Interface contacts:
Residue M133 in chain A contacts residue M115 in chain B (closest heavy-atom distance 3.4 Å).
Residue M137 in chain A contacts residue L82 in chain B (closest heavy-atom distance 3.8 Å).
Residue V140 in chain A is in contact with residue L108 in chain B (closest heavy-atom distance 3.8 Å).
Residue Y78 in chain A is in contact with residue M137 in chain B (closest heavy-atom distance 4.0 Å).
Residue R114 in chain A interacts with residue D132 in chain B (closest heavy-atom distance 2.8 Å).
Residue M86 in chain A contacts residue V140 in chain B (closest heavy-atom distance 4.1 Å).
Residue D132 in chain A interacts with residue M115 in chain B (closest heavy-atom distance 3.3 Å).
Residue E94 in chain A contacts residue D154 in chain B (closest heavy-atom distance 4.1 Å).
Residue A129 in chain A contacts residue M115 in chain B (closest heavy-atom distance 3.8 Å).
Residue Y78 in chain A interacts with residue F167 in chain B (closest heavy-atom distance 3.6 Å).
Residue M133 in chain A is in contact with residue A79 in chain B (closest heavy-atom distance 3.6 Å).
Residue M115 in chain A is in contact with residue A129 in chain B (closest heavy-atom distance 3.8 Å).
Residue V140 in chain A contacts residue L104 in chain B (closest heavy-atom distance 3.7 Å).
Residue M75 in chain A interacts with residue F130 in chain B (closest heavy-atom distance 3.4 Å).
Residue M157 in chain A is in contact with residue F89 in chain B (closest heavy-atom distance 4.1 Å).
Residue K139 in chain A interacts with residue E107 in chain B (closest heavy-atom distance 3.6 Å).
Residue V136 in chain A interacts with residue L108 in chain B (closest heavy-atom distance 3.7 Å).
Residue L147 in chain A is in contact with residue M95 in chain B (closest heavy-atom distance 3.8 Å).
Residue D132 in chain A contacts residue L111 in chain B (closest heavy-atom distance 3.4 Å).
Residue D154 in chain A is in contact with residue E94 in chain B (closest heavy-atom distance 4.1 Å).
Residue F167 in chain A contacts residue M75 in chain B (closest heavy-atom distance 4.1 Å).
Residue L104 in chain A is in contact with residue Q143 in chain B (closest heavy-atom distance 3.7 Å).
Residue V140 in chain A is in contact with residue M86 in chain B (closest heavy-atom distance 4.1 Å).
Residue Y118 in chain A is in contact with residue A129 in chain B (closest heavy-atom distance 3.9 Å).
Residue V136 in chain A contacts residue R114 in chain B (closest heavy-atom distance 3.9 Å).
Residue A79 in chain A is in contact with residue M133 in chain B (closest heavy-atom distance 3.6 Å).
Residue L111 in chain A contacts residue D132 in chain B (closest heavy-atom distance 3.4 Å).
Residue M75 in chain A contacts residue F167 in chain B (closest heavy-atom distance 4.1 Å).
Residue M95 in chain A interacts with residue L147 in chain B (closest heavy-atom distance 3.8 Å).
Residue L82 in chain A contacts residue V140 in chain B (closest heavy-atom distance 3.7 Å).
Residue M115 in chain A is in contact with residue M133 in chain B (closest heavy-atom distance 3.4 Å).
Residue L82 in chain A is in contact with residue M137 in chain B (closest heavy-atom distance 3.8 Å).
Residue L104 in chain A is in contact with residue V140 in chain B (closest heavy-atom distance 3.7 Å).
Residue Q143 in chain A interacts with residue L104 in chain B (closest heavy-atom distance 3.7 Å).
Residue F89 in chain A interacts with residue M157 in chain B (closest heavy-atom distance 4.1 Å).
Residue F89 in chain A contacts residue A156 in chain B (closest heavy-atom distance 3.5 Å).
Residue F126 in chain A contacts residue Y118 in chain B (closest heavy-atom distance 3.3 Å).
Residue L111 in chain A contacts residue M133 in chain B (closest heavy-atom distance 3.7 Å).
Residue V136 in chain A is in contact with residue L111 in chain B (closest heavy-atom distance 3.7 Å).
Residue A156 in chain A is in contact with residue F89 in chain B (closest heavy-atom distance 3.5 Å).
Residue M133 in chain A interacts with residue M75 in chain B (closest heavy-atom distance 3.1 Å).
Residue M133 in chain A is in contact with residue L111 in chain B (closest heavy-atom distance 3.7 Å).
Residue Y118 in chain A interacts with residue S125 in chain B (closest heavy-atom distance 3.5 Å).
Residue M115 in chain A contacts residue D132 in chain B (closest heavy-atom distance 3.3 Å).
Residue L108 in chain A contacts residue V136 in chain B (closest heavy-atom distance 3.7 Å).
Residue L111 in chain A is in contact with residue V136 in chain B (closest heavy-atom distance 3.7 Å).
Residue M75 in chain A is in contact with residue A129 in chain B (closest heavy-atom distance 3.5 Å).
Residue M137 in chain A interacts with residue Y78 in chain B (closest heavy-atom distance 4.0 Å).
Residue M75 in chain A contacts residue M133 in chain B (closest heavy-atom distance 3.1 Å).
Residue D132 in chain A interacts with residue R114 in chain B (closest heavy-atom distance 2.8 Å).
Residue L108 in chain A contacts residue V140 in chain B (closest heavy-atom distance 3.8 Å).
Residue V140 in chain A contacts residue L82 in chain B (closest heavy-atom distance 3.7 Å).
Residue A129 in chain A interacts with residue Y118 in chain B (closest heavy-atom distance 3.9 Å).
Residue E107 in chain A contacts residue K139 in chain B (closest heavy-atom distance 3.6 Å).
Residue A129 in chain A is in contact with residue M75 in chain B (closest heavy-atom distance 3.5 Å).
Residue S125 in chain A is in contact with residue Y118 in chain B (closest heavy-atom distance 3.5 Å).
Residue R114 in chain A is in contact with residue V136 in chain B (closest heavy-atom distance 3.9 Å).
Residue F167 in chain A interacts with residue Y78 in chain B (closest heavy-atom distance 3.6 Å).
Residue Y118 in chain A interacts with residue F126 in chain B (closest heavy-atom distance 3.3 Å).
Residue F130 in chain A is in contact with residue M75 in chain B (closest heavy-atom distance 3.4 Å).

Sequence of chain A:
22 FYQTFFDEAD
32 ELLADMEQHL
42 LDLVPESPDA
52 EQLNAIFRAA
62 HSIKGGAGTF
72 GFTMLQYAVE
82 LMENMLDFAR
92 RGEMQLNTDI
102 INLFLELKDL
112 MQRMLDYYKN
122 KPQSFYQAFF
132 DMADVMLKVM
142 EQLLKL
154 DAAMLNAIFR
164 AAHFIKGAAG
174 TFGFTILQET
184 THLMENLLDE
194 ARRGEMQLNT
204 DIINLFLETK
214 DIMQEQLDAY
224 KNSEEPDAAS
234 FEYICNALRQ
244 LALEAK

Sequence of chain B:
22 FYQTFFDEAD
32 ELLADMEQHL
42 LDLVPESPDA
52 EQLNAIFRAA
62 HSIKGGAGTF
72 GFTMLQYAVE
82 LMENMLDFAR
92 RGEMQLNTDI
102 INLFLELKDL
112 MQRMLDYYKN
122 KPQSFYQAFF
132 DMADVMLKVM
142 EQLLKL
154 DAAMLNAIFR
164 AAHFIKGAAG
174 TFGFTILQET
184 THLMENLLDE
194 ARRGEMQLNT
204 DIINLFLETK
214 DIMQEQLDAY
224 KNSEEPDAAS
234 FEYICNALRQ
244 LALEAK

The following describes two proteins that form a bound complex.